Sequence of chain A:
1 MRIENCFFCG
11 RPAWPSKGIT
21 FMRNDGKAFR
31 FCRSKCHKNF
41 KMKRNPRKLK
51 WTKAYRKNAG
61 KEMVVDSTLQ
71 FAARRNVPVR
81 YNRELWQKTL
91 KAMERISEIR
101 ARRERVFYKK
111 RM

Sequence of chain B:
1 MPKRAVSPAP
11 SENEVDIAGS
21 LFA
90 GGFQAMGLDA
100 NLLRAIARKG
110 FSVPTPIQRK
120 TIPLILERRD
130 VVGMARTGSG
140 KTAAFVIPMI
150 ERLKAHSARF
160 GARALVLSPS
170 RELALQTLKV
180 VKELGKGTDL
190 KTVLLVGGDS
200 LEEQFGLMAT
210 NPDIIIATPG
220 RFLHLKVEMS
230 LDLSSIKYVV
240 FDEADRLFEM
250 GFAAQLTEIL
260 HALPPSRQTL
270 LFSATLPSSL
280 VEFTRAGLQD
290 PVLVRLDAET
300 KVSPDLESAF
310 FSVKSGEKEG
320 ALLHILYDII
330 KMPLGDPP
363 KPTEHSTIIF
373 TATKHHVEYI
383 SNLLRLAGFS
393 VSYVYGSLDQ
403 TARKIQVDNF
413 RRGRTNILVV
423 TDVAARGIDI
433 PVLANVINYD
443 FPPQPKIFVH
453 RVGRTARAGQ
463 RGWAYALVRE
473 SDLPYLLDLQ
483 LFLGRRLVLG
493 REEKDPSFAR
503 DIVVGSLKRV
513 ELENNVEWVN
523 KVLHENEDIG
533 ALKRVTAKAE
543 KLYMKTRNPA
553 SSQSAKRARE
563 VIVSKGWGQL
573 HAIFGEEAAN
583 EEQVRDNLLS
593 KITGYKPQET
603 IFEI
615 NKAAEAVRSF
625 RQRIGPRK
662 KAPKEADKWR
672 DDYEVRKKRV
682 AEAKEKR

The following describes two proteins that form a bound complex.

Residue-level contacts at the interface:
Residue D668 in chain B contacts residue R44 in chain A (closest heavy-atom distance 2.4 Å).
Residue R671 in chain B contacts residue R44 in chain A (closest heavy-atom distance 5.0 Å).
Residue W670 in chain B interacts with residue N45 in chain A (closest heavy-atom distance 3.6 Å).
Residue D672 in chain B is in contact with residue N45 in chain A (closest heavy-atom distance 3.2 Å).
Residue W670 in chain B is in contact with residue R44 in chain A (closest heavy-atom distance 3.6 Å).
Residue D672 in chain B contacts residue K43 in chain A (closest heavy-atom distance 4.9 Å).
Residue R671 in chain B interacts with residue K43 in chain A (closest heavy-atom distance 3.7 Å).
Residue W670 in chain B interacts with residue L49 in chain A (closest heavy-atom distance 3.6 Å).
Residue W670 in chain B interacts with residue K50 in chain A (closest heavy-atom distance 4.9 Å).
Residue W670 in chain B interacts with residue K48 in chain A (closest heavy-atom distance 3.7 Å).
Residue R671 in chain B contacts residue M42 in chain A (closest heavy-atom distance 4.4 Å).
Residue D672 in chain B is in contact with residue K48 in chain A (closest heavy-atom distance 4.7 Å).